Sequence of chain B:
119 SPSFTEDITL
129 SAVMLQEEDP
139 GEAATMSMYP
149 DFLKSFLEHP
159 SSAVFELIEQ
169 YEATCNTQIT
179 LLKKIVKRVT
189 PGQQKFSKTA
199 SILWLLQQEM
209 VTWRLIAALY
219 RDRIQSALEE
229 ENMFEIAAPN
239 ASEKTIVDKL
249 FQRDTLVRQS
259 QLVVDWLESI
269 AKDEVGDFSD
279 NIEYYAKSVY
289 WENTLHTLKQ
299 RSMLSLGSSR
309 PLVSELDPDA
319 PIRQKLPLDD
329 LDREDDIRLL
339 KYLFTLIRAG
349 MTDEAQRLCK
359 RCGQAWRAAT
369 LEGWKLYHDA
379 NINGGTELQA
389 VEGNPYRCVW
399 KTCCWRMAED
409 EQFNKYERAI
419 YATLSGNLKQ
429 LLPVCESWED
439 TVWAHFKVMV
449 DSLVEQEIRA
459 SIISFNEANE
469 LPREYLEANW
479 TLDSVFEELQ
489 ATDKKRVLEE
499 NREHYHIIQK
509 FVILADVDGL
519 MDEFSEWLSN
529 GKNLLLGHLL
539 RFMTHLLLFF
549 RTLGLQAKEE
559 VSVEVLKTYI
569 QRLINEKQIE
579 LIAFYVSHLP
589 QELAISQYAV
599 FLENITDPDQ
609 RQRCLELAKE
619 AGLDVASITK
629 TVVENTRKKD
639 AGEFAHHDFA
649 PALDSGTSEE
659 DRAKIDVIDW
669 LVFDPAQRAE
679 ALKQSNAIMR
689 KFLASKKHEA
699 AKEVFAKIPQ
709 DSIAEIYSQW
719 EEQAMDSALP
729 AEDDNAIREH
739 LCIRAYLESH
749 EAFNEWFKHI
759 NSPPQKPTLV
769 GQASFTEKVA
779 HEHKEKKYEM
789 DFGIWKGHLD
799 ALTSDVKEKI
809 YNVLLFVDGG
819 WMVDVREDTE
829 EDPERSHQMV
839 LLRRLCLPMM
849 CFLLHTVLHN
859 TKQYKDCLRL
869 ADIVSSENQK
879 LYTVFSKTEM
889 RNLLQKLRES

Interface contacts:
Residue D807 in chain A contacts residue H696 in chain B (closest heavy-atom distance 3.2 Å).
Residue G798 in chain A interacts with residue N759 in chain B (closest heavy-atom distance 3.2 Å).
Residue E35 in chain A interacts with residue S286 in chain B (closest heavy-atom distance 2.8 Å).
Residue Q653 in chain A is in contact with residue D652 in chain B (closest heavy-atom distance 2.6 Å).
Residue Q814 in chain A contacts residue M847 in chain B (closest heavy-atom distance 3.4 Å).
Residue G806 in chain A interacts with residue H748 in chain B (closest heavy-atom distance 2.9 Å).
Residue N755 in chain A contacts residue F647 in chain B (closest heavy-atom distance 3.2 Å).
Residue S165 in chain A interacts with residue Q134 in chain B (closest heavy-atom distance 2.2 Å).
Residue Y703 in chain A interacts with residue L651 in chain B (closest heavy-atom distance 3.2 Å).
Residue G798 in chain A is in contact with residue F755 in chain B (closest heavy-atom distance 3.3 Å).
Residue V29 in chain A is in contact with residue K358 in chain B (closest heavy-atom distance 3.1 Å).
Residue Q160 in chain A interacts with residue I126 in chain B (closest heavy-atom distance 3.1 Å).
Residue Q38 in chain A contacts residue K285 in chain B (closest heavy-atom distance 3.2 Å).
Residue E748 in chain A is in contact with residue D652 in chain B (closest heavy-atom distance 3.3 Å).
Residue D107 in chain A contacts residue S303 in chain B (closest heavy-atom distance 2.1 Å).
Residue K46 in chain A interacts with residue H294 in chain B (closest heavy-atom distance 2.9 Å).
Residue H704 in chain A is in contact with residue L651 in chain B (closest heavy-atom distance 3.1 Å).
Residue E163 in chain A is in contact with residue A130 in chain B (closest heavy-atom distance 3.4 Å).
Residue E30 in chain A contacts residue K358 in chain B (closest heavy-atom distance 3.2 Å).
Residue R31 in chain A is in contact with residue K358 in chain B (closest heavy-atom distance 2.9 Å).
Residue Q34 in chain A contacts residue R359 in chain B (closest heavy-atom distance 2.8 Å).
Residue E35 in chain A interacts with residue A284 in chain B (closest heavy-atom distance 3.1 Å).
Residue K46 in chain A is in contact with residue E290 in chain B (closest heavy-atom distance 2.3 Å).
Residue Q38 in chain A interacts with residue S286 in chain B (closest heavy-atom distance 2.2 Å).
Residue V29 in chain A contacts residue R355 in chain B (closest heavy-atom distance 3.0 Å).
Residue Y703 in chain A contacts residue A650 in chain B (closest heavy-atom distance 3.4 Å).
Residue N809 in chain A is in contact with residue N752 in chain B (closest heavy-atom distance 3.4 Å).
Residue V813 in chain A contacts residue F751 in chain B (closest heavy-atom distance 3.4 Å).
Residue R811 in chain A interacts with residue K694 in chain B (closest heavy-atom distance 3.4 Å).
Residue R31 in chain A is in contact with residue R359 in chain B (closest heavy-atom distance 2.8 Å).
Residue E163 in chain A contacts residue Q134 in chain B (closest heavy-atom distance 2.9 Å).
Residue G806 in chain A contacts residue N752 in chain B (closest heavy-atom distance 3.1 Å).
Residue H704 in chain A is in contact with residue D652 in chain B (closest heavy-atom distance 2.9 Å).
Residue K46 in chain A contacts residue L293 in chain B (closest heavy-atom distance 3.2 Å).
Residue S162 in chain A contacts residue L133 in chain B (closest heavy-atom distance 3.2 Å).
Residue D807 in chain A is in contact with residue H748 in chain B (closest heavy-atom distance 3.1 Å).
Residue E35 in chain A is in contact with residue R359 in chain B (closest heavy-atom distance 3.2 Å).
Residue N104 in chain A contacts residue S303 in chain B (closest heavy-atom distance 2.9 Å).
Residue T49 in chain A contacts residue H294 in chain B (closest heavy-atom distance 2.9 Å).
Residue L111 in chain A interacts with residue M301 in chain B (closest heavy-atom distance 3.4 Å).
Residue T164 in chain A interacts with residue Q134 in chain B (closest heavy-atom distance 3.1 Å).
Residue L110 in chain A is in contact with residue M301 in chain B (closest heavy-atom distance 3.2 Å).
Residue V29 in chain A interacts with residue Q354 in chain B (closest heavy-atom distance 3.5 Å).
Residue E35 in chain A is in contact with residue K285 in chain B (closest heavy-atom distance 3.0 Å).
Residue T795 in chain A contacts residue N759 in chain B (closest heavy-atom distance 3.2 Å).
Residue T159 in chain A is in contact with residue K185 in chain B (closest heavy-atom distance 3.2 Å).
Residue N32 in chain A contacts residue R359 in chain B (closest heavy-atom distance 2.6 Å).
Residue E30 in chain A interacts with residue R355 in chain B (closest heavy-atom distance 2.3 Å).
Residue V29 in chain A contacts residue D351 in chain B (closest heavy-atom distance 3.2 Å).
Residue D807 in chain A interacts with residue E697 in chain B (closest heavy-atom distance 3.2 Å).
Residue E161 in chain A is in contact with residue A130 in chain B (closest heavy-atom distance 3.1 Å).
Residue D807 in chain A is in contact with residue K694 in chain B (closest heavy-atom distance 3.1 Å).
Residue Q160 in chain A interacts with residue R186 in chain B (closest heavy-atom distance 2.9 Å).
Residue I794 in chain A contacts residue F755 in chain B (closest heavy-atom distance 3.4 Å).
Residue E30 in chain A interacts with residue R359 in chain B (closest heavy-atom distance 3.2 Å).
Residue I114 in chain A contacts residue M301 in chain B (closest heavy-atom distance 3.3 Å).
Residue M799 in chain A interacts with residue N759 in chain B (closest heavy-atom distance 3.4 Å).
Residue N809 in chain A interacts with residue F755 in chain B (closest heavy-atom distance 3.0 Å).
Residue S165 in chain A contacts residue E136 in chain B (closest heavy-atom distance 3.5 Å).
Residue R42 in chain A is in contact with residue E290 in chain B (closest heavy-atom distance 2.9 Å).

Sequence of chain A:
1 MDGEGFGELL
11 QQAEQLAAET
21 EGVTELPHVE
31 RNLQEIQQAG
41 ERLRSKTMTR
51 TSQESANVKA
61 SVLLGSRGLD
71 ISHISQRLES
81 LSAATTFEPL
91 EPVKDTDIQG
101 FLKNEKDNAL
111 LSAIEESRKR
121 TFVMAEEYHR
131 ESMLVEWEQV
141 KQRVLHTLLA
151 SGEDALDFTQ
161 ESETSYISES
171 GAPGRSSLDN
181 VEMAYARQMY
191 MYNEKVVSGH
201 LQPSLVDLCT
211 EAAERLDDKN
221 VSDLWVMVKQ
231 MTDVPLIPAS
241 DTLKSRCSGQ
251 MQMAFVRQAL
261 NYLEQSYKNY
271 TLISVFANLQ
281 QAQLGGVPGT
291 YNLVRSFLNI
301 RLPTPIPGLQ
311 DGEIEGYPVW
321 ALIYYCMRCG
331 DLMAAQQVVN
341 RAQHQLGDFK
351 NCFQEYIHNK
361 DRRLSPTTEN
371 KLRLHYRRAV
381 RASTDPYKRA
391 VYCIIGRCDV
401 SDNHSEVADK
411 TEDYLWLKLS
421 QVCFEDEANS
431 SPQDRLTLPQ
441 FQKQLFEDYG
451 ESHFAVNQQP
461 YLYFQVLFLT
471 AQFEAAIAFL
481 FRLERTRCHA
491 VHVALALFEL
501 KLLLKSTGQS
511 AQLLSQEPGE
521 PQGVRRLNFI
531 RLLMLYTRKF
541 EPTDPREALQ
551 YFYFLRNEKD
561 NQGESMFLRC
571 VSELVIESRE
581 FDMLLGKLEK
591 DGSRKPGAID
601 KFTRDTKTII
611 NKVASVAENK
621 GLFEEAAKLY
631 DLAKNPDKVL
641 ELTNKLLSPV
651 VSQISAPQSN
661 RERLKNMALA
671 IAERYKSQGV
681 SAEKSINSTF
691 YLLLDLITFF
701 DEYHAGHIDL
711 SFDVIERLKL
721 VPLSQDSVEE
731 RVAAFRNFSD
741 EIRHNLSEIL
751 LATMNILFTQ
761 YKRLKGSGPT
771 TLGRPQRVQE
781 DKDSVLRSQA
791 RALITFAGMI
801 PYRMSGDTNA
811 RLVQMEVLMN

This data describes a binding interaction between two proteins.